Residue-level contacts at the interface:
Residue Y136 in protein 1 contacts residue E170 in protein 2 (closest heavy-atom distance 4.5 Å).
Residue R235 in protein 1 interacts with residue R195 in protein 2 (closest heavy-atom distance 4.1 Å).
Residue I238 in protein 1 contacts residue A194 in protein 2 (closest heavy-atom distance 3.8 Å).
Residue G237 in protein 1 interacts with residue D177 in protein 2 (closest heavy-atom distance 4.9 Å).
Residue I239 in protein 1 is in contact with residue A133 in protein 2 (closest heavy-atom distance 3.5 Å).
Residue R195 in protein 1 contacts residue I238 in protein 2 (closest heavy-atom distance 4.2 Å).
Residue G134 in protein 1 is in contact with residue R241 in protein 2 (closest heavy-atom distance 4.6 Å).
Residue N135 in protein 1 interacts with residue Y136 in protein 2 (closest heavy-atom distance 4.0 Å).
Residue G237 in protein 1 is in contact with residue A194 in protein 2 (closest heavy-atom distance 4.0 Å).
Residue E236 in protein 1 interacts with residue N191 in protein 2 (closest heavy-atom distance 3.8 Å).
Residue E129 in protein 1 interacts with residue I239 in protein 2 (closest heavy-atom distance 4.9 Å).
Residue Y136 in protein 1 contacts residue N135 in protein 2 (closest heavy-atom distance 3.9 Å).
Residue L137 in protein 1 interacts with residue Y136 in protein 2 (closest heavy-atom distance 3.5 Å).
Residue W31 in protein 1 interacts with residue I26 in protein 2 (closest heavy-atom distance 4.2 Å).
Residue L137 in protein 1 is in contact with residue L137 in protein 2 (closest heavy-atom distance 3.9 Å).
Residue I26 in protein 1 is in contact with residue W31 in protein 2 (closest heavy-atom distance 4.4 Å).
Residue E129 in protein 1 is in contact with residue R241 in protein 2 (closest heavy-atom distance 4.2 Å).
Residue A133 in protein 1 is in contact with residue I239 in protein 2 (closest heavy-atom distance 3.4 Å).
Residue I239 in protein 1 is in contact with residue G134 in protein 2 (closest heavy-atom distance 4.2 Å).
Residue P190 in protein 1 is in contact with residue E236 in protein 2 (closest heavy-atom distance 5.0 Å).
Residue G134 in protein 1 contacts residue I239 in protein 2 (closest heavy-atom distance 3.7 Å).
Residue N191 in protein 1 is in contact with residue I238 in protein 2 (closest heavy-atom distance 3.6 Å).
Residue I239 in protein 1 contacts residue I239 in protein 2 (closest heavy-atom distance 4.1 Å).
Residue R195 in protein 1 interacts with residue R235 in protein 2 (closest heavy-atom distance 4.3 Å).
Residue A194 in protein 1 is in contact with residue I238 in protein 2 (closest heavy-atom distance 3.5 Å).
Residue A130 in protein 1 interacts with residue I238 in protein 2 (closest heavy-atom distance 3.8 Å).
Residue R195 in protein 1 contacts residue E236 in protein 2 (closest heavy-atom distance 3.8 Å).
Residue N191 in protein 1 contacts residue E236 in protein 2 (closest heavy-atom distance 3.7 Å).
Residue R195 in protein 1 interacts with residue G237 in protein 2 (closest heavy-atom distance 3.8 Å).
Residue I238 in protein 1 contacts residue N191 in protein 2 (closest heavy-atom distance 3.2 Å).
Residue G237 in protein 1 is in contact with residue R195 in protein 2 (closest heavy-atom distance 4.0 Å).
Residue Y25 in protein 1 contacts residue W31 in protein 2 (closest heavy-atom distance 3.4 Å).
Residue A194 in protein 1 contacts residue G237 in protein 2 (closest heavy-atom distance 4.1 Å).
Residue Y136 in protein 1 is in contact with residue R241 in protein 2 (closest heavy-atom distance 3.2 Å).
Residue I239 in protein 1 interacts with residue E129 in protein 2 (closest heavy-atom distance 5.0 Å).
Residue A130 in protein 1 contacts residue I239 in protein 2 (closest heavy-atom distance 4.3 Å).
Residue I238 in protein 1 contacts residue R195 in protein 2 (closest heavy-atom distance 4.3 Å).
Residue Y136 in protein 1 is in contact with residue L137 in protein 2 (closest heavy-atom distance 3.6 Å).
Residue I238 in protein 1 contacts residue A130 in protein 2 (closest heavy-atom distance 4.0 Å).
Residue E236 in protein 1 is in contact with residue R195 in protein 2 (closest heavy-atom distance 4.0 Å).
Residue R241 in protein 1 interacts with residue Y136 in protein 2 (closest heavy-atom distance 3.4 Å).
Residue E170 in protein 1 contacts residue Y136 in protein 2 (closest heavy-atom distance 4.7 Å).
Residue W31 in protein 1 is in contact with residue Y25 in protein 2 (closest heavy-atom distance 4.4 Å).
Residue A133 in protein 1 contacts residue A133 in protein 2 (closest heavy-atom distance 4.1 Å).
Residue I239 in protein 1 interacts with residue A130 in protein 2 (closest heavy-atom distance 4.6 Å).

Sequence of protein 1:
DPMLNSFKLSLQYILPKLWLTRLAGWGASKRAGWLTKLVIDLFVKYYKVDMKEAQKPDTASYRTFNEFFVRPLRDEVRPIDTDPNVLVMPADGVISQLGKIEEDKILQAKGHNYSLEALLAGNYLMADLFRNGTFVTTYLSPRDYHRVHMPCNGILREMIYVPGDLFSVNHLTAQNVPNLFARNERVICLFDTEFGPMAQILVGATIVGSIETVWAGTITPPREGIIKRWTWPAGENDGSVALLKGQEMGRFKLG

The following describes two proteins that form a bound complex.

Sequence of protein 2:
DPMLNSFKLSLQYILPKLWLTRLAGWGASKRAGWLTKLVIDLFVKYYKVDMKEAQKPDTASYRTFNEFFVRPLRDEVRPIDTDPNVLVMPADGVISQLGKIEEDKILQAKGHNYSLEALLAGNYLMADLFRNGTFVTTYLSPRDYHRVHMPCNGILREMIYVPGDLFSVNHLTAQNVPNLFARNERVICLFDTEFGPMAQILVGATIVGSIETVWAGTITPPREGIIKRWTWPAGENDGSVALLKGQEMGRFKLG